Sequence of chain B:
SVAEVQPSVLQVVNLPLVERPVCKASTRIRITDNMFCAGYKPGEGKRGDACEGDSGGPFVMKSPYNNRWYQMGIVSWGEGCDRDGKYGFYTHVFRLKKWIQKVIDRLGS

Residue-level contacts at the interface:
Residue G78 in chain B interacts with residue G8 in chain A (closest heavy-atom distance 4.0 Å).
Residue S76 in chain B is in contact with residue G9 in chain A (closest heavy-atom distance 4.7 Å).
Residue G78 in chain B interacts with residue G7 in chain A (closest heavy-atom distance 4.4 Å).
Residue E79 in chain B interacts with residue E6 in chain A (closest heavy-atom distance 4.1 Å).
Residue G78 in chain B is in contact with residue G9 in chain A (closest heavy-atom distance 2.9 Å).
Residue I29 in chain B contacts residue G7 in chain A (closest heavy-atom distance 4.8 Å).
Residue S55 in chain B interacts with residue V10 in chain A (closest heavy-atom distance 4.8 Å).
Residue E52 in chain B is in contact with residue R13 in chain A (closest heavy-atom distance 3.1 Å).
Residue G78 in chain B is in contact with residue V10 in chain A (closest heavy-atom distance 5.0 Å).
Residue E79 in chain B interacts with residue G8 in chain A (closest heavy-atom distance 4.5 Å).
Residue I29 in chain B contacts residue E6 in chain A (closest heavy-atom distance 3.9 Å).
Residue E79 in chain B interacts with residue G9 in chain A (closest heavy-atom distance 4.8 Å).
Residue G53 in chain B interacts with residue P12 in chain A (closest heavy-atom distance 3.9 Å).
Residue I29 in chain B contacts residue F3 in chain A (closest heavy-atom distance 4.2 Å).
Residue W77 in chain B is in contact with residue F3 in chain A (closest heavy-atom distance 3.5 Å).
Residue W77 in chain B is in contact with residue G8 in chain A (closest heavy-atom distance 4.3 Å).
Residue E52 in chain B contacts residue P12 in chain A (closest heavy-atom distance 4.6 Å).
Residue S76 in chain B is in contact with residue V10 in chain A (closest heavy-atom distance 4.2 Å).
Residue W77 in chain B is in contact with residue G9 in chain A (closest heavy-atom distance 3.2 Å).
Residue I29 in chain B contacts residue G8 in chain A (closest heavy-atom distance 3.7 Å).
Residue W77 in chain B contacts residue V10 in chain A (closest heavy-atom distance 4.1 Å).
Residue E79 in chain B is in contact with residue G7 in chain A (closest heavy-atom distance 4.1 Å).
Residue R28 in chain B interacts with residue E6 in chain A (closest heavy-atom distance 3.1 Å).

Sequence of chain A:
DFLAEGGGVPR

These two protein chains interact to form a complex.